Sequence of the second protein:
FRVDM

These two protein chains interact to form a complex.

Interface contacts:
Residue K295 in the first protein interacts with residue F5 in the second protein (closest heavy-atom distance 4.7 Å).
Residue V9 in the first protein contacts residue R7 in the second protein (closest heavy-atom distance 3.8 Å).
Residue V9 in the first protein contacts residue D11 in the second protein (closest heavy-atom distance 4.9 Å).
Residue K11 in the first protein is in contact with residue F5 in the second protein (closest heavy-atom distance 4.9 Å).
Residue R8 in the first protein contacts residue V10 in the second protein (closest heavy-atom distance 3.6 Å).
Residue K108 in the first protein is in contact with residue V10 in the second protein (closest heavy-atom distance 3.2 Å).
Residue F10 in the first protein contacts residue R7 in the second protein (closest heavy-atom distance 3.5 Å).
Residue R104 in the first protein is in contact with residue D11 in the second protein (closest heavy-atom distance 4.3 Å).
Residue T7 in the first protein is in contact with residue D11 in the second protein (closest heavy-atom distance 3.2 Å).
Residue R107 in the first protein is in contact with residue M13 in the second protein (closest heavy-atom distance 3.6 Å).
Residue K12 in the first protein is in contact with residue F5 in the second protein (closest heavy-atom distance 3.8 Å).
Residue K11 in the first protein contacts residue R7 in the second protein (closest heavy-atom distance 2.9 Å).
Residue K108 in the first protein interacts with residue D11 in the second protein (closest heavy-atom distance 3.7 Å).

Sequence of the first protein:
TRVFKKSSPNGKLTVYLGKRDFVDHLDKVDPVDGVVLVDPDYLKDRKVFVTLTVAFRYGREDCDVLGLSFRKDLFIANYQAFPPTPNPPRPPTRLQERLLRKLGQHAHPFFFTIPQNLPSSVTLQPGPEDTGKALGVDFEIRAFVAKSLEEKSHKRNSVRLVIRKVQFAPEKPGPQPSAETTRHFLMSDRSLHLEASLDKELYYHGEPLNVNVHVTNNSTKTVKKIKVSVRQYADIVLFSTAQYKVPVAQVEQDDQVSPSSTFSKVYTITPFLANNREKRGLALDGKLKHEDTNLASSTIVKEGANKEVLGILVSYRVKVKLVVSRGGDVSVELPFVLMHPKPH